Sequence of chain A:
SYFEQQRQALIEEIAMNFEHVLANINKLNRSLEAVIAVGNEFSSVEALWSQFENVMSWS

These two protein chains interact to form a complex.

Sequence of chain B:
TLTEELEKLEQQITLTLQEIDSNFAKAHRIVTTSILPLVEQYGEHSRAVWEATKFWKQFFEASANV

Interface contacts:
Residue F60 in chain B is in contact with residue L49 in chain A (closest heavy-atom distance 3.6 Å).
Residue F56 in chain B contacts residue M57 in chain A (closest heavy-atom distance 4.9 Å).
Residue F56 in chain B interacts with residue V56 in chain A (closest heavy-atom distance 3.4 Å).
Residue F60 in chain B interacts with residue V56 in chain A (closest heavy-atom distance 4.4 Å).
Residue A63 in chain B contacts residue L49 in chain A (closest heavy-atom distance 3.6 Å).
Residue A63 in chain B is in contact with residue Q52 in chain A (closest heavy-atom distance 3.0 Å).
Residue V67 in chain B interacts with residue S45 in chain A (closest heavy-atom distance 4.4 Å).
Residue F60 in chain B interacts with residue Q52 in chain A (closest heavy-atom distance 4.4 Å).
Residue F56 in chain B contacts residue F53 in chain A (closest heavy-atom distance 3.6 Å).
Residue F60 in chain B interacts with residue F53 in chain A (closest heavy-atom distance 3.5 Å).
Residue S64 in chain B contacts residue L49 in chain A (closest heavy-atom distance 4.2 Å).
Residue Q59 in chain B interacts with residue Q52 in chain A (closest heavy-atom distance 4.5 Å).